The following describes two proteins that form a bound complex.

Sequence of protein 2:
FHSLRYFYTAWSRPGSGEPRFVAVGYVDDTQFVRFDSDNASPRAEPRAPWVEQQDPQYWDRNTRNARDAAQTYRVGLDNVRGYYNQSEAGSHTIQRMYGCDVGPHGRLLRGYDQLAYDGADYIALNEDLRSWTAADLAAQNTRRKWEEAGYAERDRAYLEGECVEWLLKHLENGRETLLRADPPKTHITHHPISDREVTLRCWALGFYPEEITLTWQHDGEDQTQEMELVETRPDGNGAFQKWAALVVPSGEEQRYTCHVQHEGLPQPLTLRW

Interface contacts:
Residue Y99 in protein 2 interacts with residue F2 in protein 1 (closest heavy-atom distance 3.4 Å).
Residue L116 in protein 2 interacts with residue P8 in protein 1 (closest heavy-atom distance 4.5 Å).
Residue N66 in protein 2 interacts with residue F2 in protein 1 (closest heavy-atom distance 3.5 Å).
Residue Y9 in protein 2 is in contact with residue T5 in protein 1 (closest heavy-atom distance 3.6 Å).
Residue V81 in protein 2 contacts residue P8 in protein 1 (closest heavy-atom distance 3.7 Å).
Residue R97 in protein 2 contacts residue T5 in protein 1 (closest heavy-atom distance 3.4 Å).
Residue W147 in protein 2 is in contact with residue F6 in protein 1 (closest heavy-atom distance 3.5 Å).
Residue Y159 in protein 2 is in contact with residue F2 in protein 1 (closest heavy-atom distance 3.8 Å).
Residue Y159 in protein 2 is in contact with residue D1 in protein 1 (closest heavy-atom distance 2.8 Å).
Residue V76 in protein 2 is in contact with residue L7 in protein 1 (closest heavy-atom distance 4.0 Å).
Residue W133 in protein 2 interacts with residue F6 in protein 1 (closest heavy-atom distance 4.6 Å).
Residue T73 in protein 2 is in contact with residue T5 in protein 1 (closest heavy-atom distance 4.3 Å).
Residue N63 in protein 2 is in contact with residue D1 in protein 1 (closest heavy-atom distance 3.2 Å).
Residue N66 in protein 2 is in contact with residue T5 in protein 1 (closest heavy-atom distance 4.4 Å).
Residue N66 in protein 2 interacts with residue A3 in protein 1 (closest heavy-atom distance 3.3 Å).
Residue W167 in protein 2 interacts with residue D1 in protein 1 (closest heavy-atom distance 3.4 Å).
Residue Y99 in protein 2 contacts residue A3 in protein 1 (closest heavy-atom distance 3.0 Å).
Residue I95 in protein 2 contacts residue P8 in protein 1 (closest heavy-atom distance 4.4 Å).
Residue Y74 in protein 2 is in contact with residue F6 in protein 1 (closest heavy-atom distance 3.8 Å).
Residue R155 in protein 2 is in contact with residue N4 in protein 1 (closest heavy-atom distance 4.5 Å).
Residue Y7 in protein 2 interacts with residue F2 in protein 1 (closest heavy-atom distance 3.5 Å).
Residue N80 in protein 2 interacts with residue L7 in protein 1 (closest heavy-atom distance 3.8 Å).
Residue Y74 in protein 2 interacts with residue T5 in protein 1 (closest heavy-atom distance 3.6 Å).
Residue A70 in protein 2 is in contact with residue T5 in protein 1 (closest heavy-atom distance 3.2 Å).
Residue N63 in protein 2 interacts with residue F2 in protein 1 (closest heavy-atom distance 2.8 Å).
Residue R155 in protein 2 is in contact with residue F6 in protein 1 (closest heavy-atom distance 4.0 Å).
Residue Y159 in protein 2 is in contact with residue A3 in protein 1 (closest heavy-atom distance 3.5 Å).
Residue G77 in protein 2 contacts residue P8 in protein 1 (closest heavy-atom distance 3.9 Å).
Residue D114 in protein 2 interacts with residue F6 in protein 1 (closest heavy-atom distance 4.5 Å).
Residue D156 in protein 2 contacts residue N4 in protein 1 (closest heavy-atom distance 4.8 Å).
Residue T143 in protein 2 contacts residue P8 in protein 1 (closest heavy-atom distance 2.7 Å).
Residue D156 in protein 2 interacts with residue F6 in protein 1 (closest heavy-atom distance 3.2 Å).
Residue T73 in protein 2 contacts residue F6 in protein 1 (closest heavy-atom distance 4.0 Å).
Residue A24 in protein 2 interacts with residue F2 in protein 1 (closest heavy-atom distance 4.5 Å).
Residue T73 in protein 2 interacts with residue L7 in protein 1 (closest heavy-atom distance 3.4 Å).
Residue A45 in protein 2 contacts residue F2 in protein 1 (closest heavy-atom distance 4.3 Å).
Residue R97 in protein 2 interacts with residue N4 in protein 1 (closest heavy-atom distance 3.0 Å).
Residue Y74 in protein 2 interacts with residue P8 in protein 1 (closest heavy-atom distance 4.0 Å).
Residue W147 in protein 2 interacts with residue P8 in protein 1 (closest heavy-atom distance 3.9 Å).
Residue Y9 in protein 2 is in contact with residue A3 in protein 1 (closest heavy-atom distance 4.1 Å).
Residue K146 in protein 2 is in contact with residue P8 in protein 1 (closest heavy-atom distance 4.5 Å).
Residue Y9 in protein 2 interacts with residue F2 in protein 1 (closest heavy-atom distance 3.4 Å).
Residue T73 in protein 2 is in contact with residue P8 in protein 1 (closest heavy-atom distance 4.6 Å).
Residue R97 in protein 2 interacts with residue A3 in protein 1 (closest heavy-atom distance 4.2 Å).
Residue N66 in protein 2 contacts residue N4 in protein 1 (closest heavy-atom distance 4.5 Å).
Residue Y84 in protein 2 is in contact with residue P8 in protein 1 (closest heavy-atom distance 2.9 Å).
Residue V34 in protein 2 is in contact with residue F2 in protein 1 (closest heavy-atom distance 4.3 Å).
Residue A67 in protein 2 is in contact with residue F2 in protein 1 (closest heavy-atom distance 3.9 Å).
Residue R97 in protein 2 is in contact with residue F6 in protein 1 (closest heavy-atom distance 4.5 Å).
Residue N80 in protein 2 is in contact with residue P8 in protein 1 (closest heavy-atom distance 3.0 Å).
Residue F36 in protein 2 contacts residue F2 in protein 1 (closest heavy-atom distance 4.9 Å).
Residue Y7 in protein 2 contacts residue D1 in protein 1 (closest heavy-atom distance 3.5 Å).
Residue W147 in protein 2 interacts with residue L7 in protein 1 (closest heavy-atom distance 2.7 Å).
Residue Y123 in protein 2 interacts with residue P8 in protein 1 (closest heavy-atom distance 4.6 Å).
Residue Y59 in protein 2 is in contact with residue D1 in protein 1 (closest heavy-atom distance 3.6 Å).
Residue T143 in protein 2 contacts residue L7 in protein 1 (closest heavy-atom distance 4.9 Å).
Residue Y152 in protein 2 contacts residue L7 in protein 1 (closest heavy-atom distance 4.8 Å).
Residue G77 in protein 2 is in contact with residue L7 in protein 1 (closest heavy-atom distance 3.6 Å).
Residue R62 in protein 2 interacts with residue D1 in protein 1 (closest heavy-atom distance 2.7 Å).
Residue Y152 in protein 2 is in contact with residue F6 in protein 1 (closest heavy-atom distance 3.4 Å).

Sequence of protein 1:
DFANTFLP